Sequence of the second protein:
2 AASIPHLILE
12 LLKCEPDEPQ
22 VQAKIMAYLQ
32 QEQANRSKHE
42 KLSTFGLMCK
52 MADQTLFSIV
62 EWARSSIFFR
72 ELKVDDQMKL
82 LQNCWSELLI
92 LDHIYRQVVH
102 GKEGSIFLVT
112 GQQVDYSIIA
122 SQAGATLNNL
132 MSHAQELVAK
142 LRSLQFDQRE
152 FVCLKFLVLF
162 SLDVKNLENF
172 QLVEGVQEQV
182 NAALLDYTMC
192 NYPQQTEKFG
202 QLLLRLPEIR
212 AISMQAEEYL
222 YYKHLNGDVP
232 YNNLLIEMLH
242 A

These two protein chains interact to form a complex.

Sequence of the first protein:
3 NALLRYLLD

Interface contacts:
Residue L82 in the second protein interacts with residue L6 in the first protein (closest heavy-atom distance 4.0 Å).
Residue L235 in the second protein is in contact with residue L9 in the first protein (closest heavy-atom distance 3.7 Å).
Residue N233 in the second protein interacts with residue L5 in the first protein (closest heavy-atom distance 4.7 Å).
Residue V75 in the second protein contacts residue R7 in the first protein (closest heavy-atom distance 4.3 Å).
Residue M79 in the second protein interacts with residue L10 in the first protein (closest heavy-atom distance 3.6 Å).
Residue V61 in the second protein contacts residue L10 in the first protein (closest heavy-atom distance 3.8 Å).
Residue M79 in the second protein contacts residue R7 in the first protein (closest heavy-atom distance 3.5 Å).
Residue R65 in the second protein interacts with residue D11 in the first protein (closest heavy-atom distance 4.0 Å).
Residue L82 in the second protein contacts residue L10 in the first protein (closest heavy-atom distance 3.8 Å).
Residue Q83 in the second protein contacts residue L6 in the first protein (closest heavy-atom distance 4.1 Å).
Residue V75 in the second protein interacts with residue L10 in the first protein (closest heavy-atom distance 3.9 Å).
Residue Q83 in the second protein contacts residue N3 in the first protein (closest heavy-atom distance 2.9 Å).
Residue F70 in the second protein contacts residue L10 in the first protein (closest heavy-atom distance 4.4 Å).
Residue Q78 in the second protein contacts residue L10 in the first protein (closest heavy-atom distance 3.7 Å).
Residue L235 in the second protein interacts with residue L5 in the first protein (closest heavy-atom distance 3.7 Å).
Residue V61 in the second protein contacts residue L9 in the first protein (closest heavy-atom distance 4.1 Å).
Residue M79 in the second protein contacts residue L6 in the first protein (closest heavy-atom distance 4.0 Å).
Residue A242 in the second protein is in contact with residue N3 in the first protein (closest heavy-atom distance 3.7 Å).
Residue M79 in the second protein interacts with residue N3 in the first protein (closest heavy-atom distance 3.5 Å).
Residue L235 in the second protein contacts residue L6 in the first protein (closest heavy-atom distance 4.7 Å).
Residue F58 in the second protein contacts residue L9 in the first protein (closest heavy-atom distance 3.6 Å).
Residue V61 in the second protein contacts residue L6 in the first protein (closest heavy-atom distance 4.1 Å).
Residue M239 in the second protein interacts with residue N3 in the first protein (closest heavy-atom distance 3.4 Å).
Residue R65 in the second protein contacts residue L9 in the first protein (closest heavy-atom distance 2.4 Å).
Residue R65 in the second protein is in contact with residue L10 in the first protein (closest heavy-atom distance 3.2 Å).
Residue E238 in the second protein is in contact with residue N3 in the first protein (closest heavy-atom distance 3.9 Å).
Residue V75 in the second protein interacts with residue D11 in the first protein (closest heavy-atom distance 3.7 Å).
Residue M239 in the second protein interacts with residue L6 in the first protein (closest heavy-atom distance 4.0 Å).
Residue E238 in the second protein contacts residue L5 in the first protein (closest heavy-atom distance 4.2 Å).
Residue D76 in the second protein is in contact with residue R7 in the first protein (closest heavy-atom distance 3.0 Å).